Residue-level contacts at the interface:
Residue K64 in the second protein is in contact with residue V84 in the first protein (closest heavy-atom distance 3.2 Å).
Residue T181 in the second protein interacts with residue P64 in the first protein (closest heavy-atom distance 2.4 Å).
Residue A32 in the second protein contacts residue R90 in the first protein (closest heavy-atom distance 2.8 Å).
Residue R62 in the second protein is in contact with residue D85 in the first protein (closest heavy-atom distance 3.1 Å).
Residue T177 in the second protein contacts residue T49 in the first protein (closest heavy-atom distance 3.1 Å).
Residue M29 in the second protein contacts residue M177 in the first protein (closest heavy-atom distance 3.4 Å).
Residue E179 in the second protein interacts with residue G45 in the first protein (closest heavy-atom distance 2.8 Å).
Residue Q41 in the second protein is in contact with residue L179 in the first protein (closest heavy-atom distance 3.3 Å).
Residue V168 in the second protein contacts residue F66 in the first protein (closest heavy-atom distance 3.4 Å).
Residue L241 in the second protein interacts with residue S114 in the first protein (closest heavy-atom distance 3.1 Å).
Residue N175 in the second protein contacts residue A48 in the first protein (closest heavy-atom distance 3.3 Å).
Residue T38 in the second protein interacts with residue R225 in the first protein (closest heavy-atom distance 3.0 Å).
Residue M243 in the second protein contacts residue R237 in the first protein (closest heavy-atom distance 3.1 Å).
Residue Q244 in the second protein contacts residue P236 in the first protein (closest heavy-atom distance 3.3 Å).
Residue I69 in the second protein interacts with residue F123 in the first protein (closest heavy-atom distance 3.5 Å).
Residue D230 in the second protein interacts with residue K73 in the first protein (closest heavy-atom distance 3.4 Å).
Residue Y52 in the second protein contacts residue N228 in the first protein (closest heavy-atom distance 3.2 Å).
Residue A44 in the second protein interacts with residue P182 in the first protein (closest heavy-atom distance 3.4 Å).
Residue D229 in the second protein contacts residue K71 in the first protein (closest heavy-atom distance 3.0 Å).
Residue L241 in the second protein interacts with residue E238 in the first protein (closest heavy-atom distance 3.4 Å).
Residue Q244 in the second protein interacts with residue E238 in the first protein (closest heavy-atom distance 3.5 Å).
Residue R62 in the second protein interacts with residue N228 in the first protein (closest heavy-atom distance 2.9 Å).
Residue L117 in the second protein interacts with residue F122 in the first protein (closest heavy-atom distance 3.4 Å).
Residue E179 in the second protein interacts with residue R47 in the first protein (closest heavy-atom distance 2.8 Å).
Residue Y122 in the second protein interacts with residue I87 in the first protein (closest heavy-atom distance 3.3 Å).
Residue I31 in the second protein is in contact with residue F221 in the first protein (closest heavy-atom distance 3.5 Å).
Residue C63 in the second protein is in contact with residue V84 in the first protein (closest heavy-atom distance 3.5 Å).
Residue D230 in the second protein contacts residue H72 in the first protein (closest heavy-atom distance 3.5 Å).
Residue I31 in the second protein is in contact with residue A91 in the first protein (closest heavy-atom distance 3.5 Å).
Residue M190 in the second protein is in contact with residue I76 in the first protein (closest heavy-atom distance 3.1 Å).
Residue A57 in the second protein is in contact with residue F230 in the first protein (closest heavy-atom distance 3.5 Å).
Residue M67 in the second protein interacts with residue T82 in the first protein (closest heavy-atom distance 3.4 Å).
Residue Q41 in the second protein is in contact with residue C180 in the first protein (closest heavy-atom distance 2.7 Å).
Residue Y52 in the second protein contacts residue T127 in the first protein (closest heavy-atom distance 3.5 Å).
Residue N114 in the second protein interacts with residue F122 in the first protein (closest heavy-atom distance 3.5 Å).
Residue R62 in the second protein interacts with residue P227 in the first protein (closest heavy-atom distance 2.4 Å).
Residue E179 in the second protein is in contact with residue P64 in the first protein (closest heavy-atom distance 3.4 Å).
Residue P183 in the second protein contacts residue F69 in the first protein (closest heavy-atom distance 3.3 Å).
Residue P54 in the second protein contacts residue F230 in the first protein (closest heavy-atom distance 3.5 Å).
Residue M29 in the second protein interacts with residue Q176 in the first protein (closest heavy-atom distance 3.1 Å).
Residue W189 in the second protein interacts with residue I76 in the first protein (closest heavy-atom distance 2.2 Å).
Residue F118 in the second protein contacts residue L119 in the first protein (closest heavy-atom distance 3.5 Å).
Residue R49 in the second protein contacts residue R225 in the first protein (closest heavy-atom distance 2.9 Å).
Residue I69 in the second protein interacts with residue F122 in the first protein (closest heavy-atom distance 3.5 Å).
Residue C121 in the second protein interacts with residue H116 in the first protein (closest heavy-atom distance 3.5 Å).
Residue T238 in the second protein is in contact with residue T115 in the first protein (closest heavy-atom distance 3.3 Å).
Residue Y122 in the second protein contacts residue H81 in the first protein (closest heavy-atom distance 2.8 Å).
Residue D65 in the second protein contacts residue K83 in the first protein (closest heavy-atom distance 3.0 Å).
Residue S128 in the second protein contacts residue Q63 in the first protein (closest heavy-atom distance 3.0 Å).
Residue Y52 in the second protein is in contact with residue E129 in the first protein (closest heavy-atom distance 2.3 Å).
Residue D229 in the second protein interacts with residue Q63 in the first protein (closest heavy-atom distance 3.1 Å).
Residue G27 in the second protein contacts residue Q176 in the first protein (closest heavy-atom distance 3.5 Å).
Residue L66 in the second protein is in contact with residue T82 in the first protein (closest heavy-atom distance 3.4 Å).
Residue W189 in the second protein contacts residue Y77 in the first protein (closest heavy-atom distance 3.1 Å).
Residue R49 in the second protein is in contact with residue E129 in the first protein (closest heavy-atom distance 2.6 Å).
Residue R126 in the second protein is in contact with residue V74 in the first protein (closest heavy-atom distance 3.5 Å).
Residue T177 in the second protein contacts residue R47 in the first protein (closest heavy-atom distance 2.8 Å).
Residue M232 in the second protein is in contact with residue V74 in the first protein (closest heavy-atom distance 3.0 Å).
Residue T37 in the second protein contacts residue N131 in the first protein (closest heavy-atom distance 2.9 Å).
Residue I43 in the second protein contacts residue C180 in the first protein (closest heavy-atom distance 3.2 Å).

These two protein chains interact to form a complex.

Sequence of the second protein:
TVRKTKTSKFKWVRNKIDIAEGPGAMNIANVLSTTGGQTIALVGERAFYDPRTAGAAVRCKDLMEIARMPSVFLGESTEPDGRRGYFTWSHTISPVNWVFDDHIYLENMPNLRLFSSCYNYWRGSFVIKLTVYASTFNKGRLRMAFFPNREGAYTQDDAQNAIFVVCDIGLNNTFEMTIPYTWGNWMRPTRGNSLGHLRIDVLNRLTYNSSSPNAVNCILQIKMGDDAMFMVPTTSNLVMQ

Sequence of the first protein:
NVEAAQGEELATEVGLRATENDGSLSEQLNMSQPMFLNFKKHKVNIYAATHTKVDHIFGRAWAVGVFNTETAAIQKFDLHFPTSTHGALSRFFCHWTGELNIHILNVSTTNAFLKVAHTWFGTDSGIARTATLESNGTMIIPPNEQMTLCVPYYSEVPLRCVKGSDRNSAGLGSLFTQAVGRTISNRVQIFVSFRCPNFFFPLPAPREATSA